Sequence of chain A:
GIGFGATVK

Contacts between the two chains:
Residue P54 in chain B is in contact with residue K214 in chain A (closest heavy-atom distance 3.7 Å).
Residue E50 in chain B interacts with residue V213 in chain A (closest heavy-atom distance 4.2 Å).
Residue L47 in chain B is in contact with residue G208 in chain A (closest heavy-atom distance 4.7 Å).
Residue L47 in chain B contacts residue I207 in chain A (closest heavy-atom distance 3.5 Å).
Residue T78 in chain B contacts residue F209 in chain A (closest heavy-atom distance 3.8 Å).
Residue K83 in chain B interacts with residue K214 in chain A (closest heavy-atom distance 3.1 Å).
Residue V43 in chain B interacts with residue F209 in chain A (closest heavy-atom distance 4.7 Å).
Residue F81 in chain B is in contact with residue F209 in chain A (closest heavy-atom distance 3.4 Å).
Residue A51 in chain B is in contact with residue G206 in chain A (closest heavy-atom distance 3.9 Å).
Residue E50 in chain B is in contact with residue I207 in chain A (closest heavy-atom distance 4.9 Å).
Residue K83 in chain B is in contact with residue V213 in chain A (closest heavy-atom distance 4.6 Å).
Residue P54 in chain B interacts with residue V213 in chain A (closest heavy-atom distance 4.5 Å).
Residue A51 in chain B interacts with residue V213 in chain A (closest heavy-atom distance 4.0 Å).
Residue L47 in chain B interacts with residue F209 in chain A (closest heavy-atom distance 4.0 Å).
Residue F48 in chain B interacts with residue I207 in chain A (closest heavy-atom distance 3.9 Å).
Residue A51 in chain B contacts residue I207 in chain A (closest heavy-atom distance 3.7 Å).

These two protein chains interact to form a complex.

Sequence of chain B:
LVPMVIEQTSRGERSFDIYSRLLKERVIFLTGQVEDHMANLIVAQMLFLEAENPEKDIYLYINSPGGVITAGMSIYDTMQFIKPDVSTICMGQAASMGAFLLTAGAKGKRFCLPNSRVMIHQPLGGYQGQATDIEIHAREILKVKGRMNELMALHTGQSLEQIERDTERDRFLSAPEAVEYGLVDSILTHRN